The following describes two proteins that form a bound complex.

Contacts between the two chains:
Residue E218 in chain A contacts residue F23 in chain B (closest heavy-atom distance 3.1 Å).
Residue R195 in chain A is in contact with residue E67 in chain B (closest heavy-atom distance 2.7 Å).
Residue Q177 in chain A interacts with residue A13 in chain B (closest heavy-atom distance 2.8 Å).
Residue L159 in chain A is in contact with residue K82 in chain B (closest heavy-atom distance 3.0 Å).
Residue N223 in chain A interacts with residue G21 in chain B (closest heavy-atom distance 3.4 Å).
Residue S540 in chain A is in contact with residue D62 in chain B (closest heavy-atom distance 2.7 Å).
Residue R89 in chain A interacts with residue K11 in chain B (closest heavy-atom distance 2.4 Å).
Residue W156 in chain A contacts residue E85 in chain B (closest heavy-atom distance 3.4 Å).
Residue L563 in chain A is in contact with residue Y51 in chain B (closest heavy-atom distance 3.3 Å).
Residue H226 in chain A contacts residue E22 in chain B (closest heavy-atom distance 2.7 Å).
Residue E548 in chain A is in contact with residue W60 in chain B (closest heavy-atom distance 3.5 Å).
Residue D91 in chain A contacts residue K11 in chain B (closest heavy-atom distance 3.4 Å).
Residue R164 in chain A contacts residue D14 in chain B (closest heavy-atom distance 2.8 Å).
Residue W509 in chain A interacts with residue Y51 in chain B (closest heavy-atom distance 3.4 Å).
Residue Q177 in chain A contacts residue Y12 in chain B (closest heavy-atom distance 3.4 Å).
Residue Q567 in chain A contacts residue R48 in chain B (closest heavy-atom distance 2.6 Å).
Residue L563 in chain A interacts with residue R48 in chain B (closest heavy-atom distance 3.3 Å).
Residue H197 in chain A interacts with residue E85 in chain B (closest heavy-atom distance 3.1 Å).
Residue G510 in chain A is in contact with residue W53 in chain B (closest heavy-atom distance 3.5 Å).
Residue T221 in chain A contacts residue R20 in chain B (closest heavy-atom distance 3.2 Å).
Residue A583 in chain A is in contact with residue R48 in chain B (closest heavy-atom distance 3.2 Å).
Residue T552 in chain A is in contact with residue G57 in chain B (closest heavy-atom distance 3.1 Å).
Residue F183 in chain A interacts with residue F75 in chain B (closest heavy-atom distance 3.3 Å).
Residue I586 in chain A interacts with residue R48 in chain B (closest heavy-atom distance 3.1 Å).
Residue W62 in chain A contacts residue H69 in chain B (closest heavy-atom distance 3.3 Å).
Residue L217 in chain A contacts residue F23 in chain B (closest heavy-atom distance 3.3 Å).
Residue N223 in chain A contacts residue W80 in chain B (closest heavy-atom distance 3.4 Å).
Residue S250 in chain A is in contact with residue I87 in chain B (closest heavy-atom distance 3.4 Å).
Residue T221 in chain A contacts residue W80 in chain B (closest heavy-atom distance 3.4 Å).
Residue L220 in chain A interacts with residue K82 in chain B (closest heavy-atom distance 3.3 Å).
Residue M209 in chain A is in contact with residue M27 in chain B (closest heavy-atom distance 3.5 Å).
Residue M209 in chain A interacts with residue H25 in chain B (closest heavy-atom distance 3.4 Å).
Residue M191 in chain A contacts residue E67 in chain B (closest heavy-atom distance 3.3 Å).
Residue K153 in chain A is in contact with residue F88 in chain B (closest heavy-atom distance 3.3 Å).
Residue E181 in chain A is in contact with residue M10 in chain B (closest heavy-atom distance 2.5 Å).
Residue I92 in chain A is in contact with residue M10 in chain B (closest heavy-atom distance 3.0 Å).
Residue K153 in chain A is in contact with residue G86 in chain B (closest heavy-atom distance 3.1 Å).
Residue S210 in chain A interacts with residue M27 in chain B (closest heavy-atom distance 3.3 Å).
Residue P57 in chain A is in contact with residue G21 in chain B (closest heavy-atom distance 3.4 Å).
Residue D91 in chain A is in contact with residue M10 in chain B (closest heavy-atom distance 3.4 Å).
Residue R195 in chain A is in contact with residue D71 in chain B (closest heavy-atom distance 2.6 Å).
Residue Y175 in chain A interacts with residue A79 in chain B (closest heavy-atom distance 3.0 Å).
Residue Y90 in chain A interacts with residue Y12 in chain B (closest heavy-atom distance 2.8 Å).
Residue F172 in chain A contacts residue R20 in chain B (closest heavy-atom distance 3.2 Å).
Residue S540 in chain A interacts with residue L63 in chain B (closest heavy-atom distance 3.5 Å).
Residue R149 in chain A interacts with residue V90 in chain B (closest heavy-atom distance 3.0 Å).
Residue R88 in chain A interacts with residue A13 in chain B (closest heavy-atom distance 3.4 Å).
Residue I511 in chain A contacts residue Y51 in chain B (closest heavy-atom distance 3.4 Å).
Residue Q561 in chain A interacts with residue Y51 in chain B (closest heavy-atom distance 3.0 Å).
Residue G510 in chain A contacts residue Y51 in chain B (closest heavy-atom distance 3.5 Å).
Residue I580 in chain A contacts residue Y43 in chain B (closest heavy-atom distance 3.4 Å).
Residue H197 in chain A is in contact with residue L83 in chain B (closest heavy-atom distance 3.2 Å).
Residue E218 in chain A contacts residue E22 in chain B (closest heavy-atom distance 3.5 Å).
Residue D174 in chain A is in contact with residue Y12 in chain B (closest heavy-atom distance 3.1 Å).
Residue V579 in chain A is in contact with residue Y43 in chain B (closest heavy-atom distance 3.2 Å).
Residue A504 in chain A interacts with residue G57 in chain B (closest heavy-atom distance 2.7 Å).
Residue Y175 in chain A contacts residue K82 in chain B (closest heavy-atom distance 3.1 Å).
Residue R564 in chain A interacts with residue S49 in chain B (closest heavy-atom distance 3.4 Å).
Residue Y90 in chain A interacts with residue K11 in chain B (closest heavy-atom distance 3.3 Å).
Residue W156 in chain A is in contact with residue K82 in chain B (closest heavy-atom distance 2.8 Å).

Sequence of chain B:
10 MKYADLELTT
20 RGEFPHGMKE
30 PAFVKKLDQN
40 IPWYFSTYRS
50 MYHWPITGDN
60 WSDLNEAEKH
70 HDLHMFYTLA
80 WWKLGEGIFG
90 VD

Sequence of chain A:
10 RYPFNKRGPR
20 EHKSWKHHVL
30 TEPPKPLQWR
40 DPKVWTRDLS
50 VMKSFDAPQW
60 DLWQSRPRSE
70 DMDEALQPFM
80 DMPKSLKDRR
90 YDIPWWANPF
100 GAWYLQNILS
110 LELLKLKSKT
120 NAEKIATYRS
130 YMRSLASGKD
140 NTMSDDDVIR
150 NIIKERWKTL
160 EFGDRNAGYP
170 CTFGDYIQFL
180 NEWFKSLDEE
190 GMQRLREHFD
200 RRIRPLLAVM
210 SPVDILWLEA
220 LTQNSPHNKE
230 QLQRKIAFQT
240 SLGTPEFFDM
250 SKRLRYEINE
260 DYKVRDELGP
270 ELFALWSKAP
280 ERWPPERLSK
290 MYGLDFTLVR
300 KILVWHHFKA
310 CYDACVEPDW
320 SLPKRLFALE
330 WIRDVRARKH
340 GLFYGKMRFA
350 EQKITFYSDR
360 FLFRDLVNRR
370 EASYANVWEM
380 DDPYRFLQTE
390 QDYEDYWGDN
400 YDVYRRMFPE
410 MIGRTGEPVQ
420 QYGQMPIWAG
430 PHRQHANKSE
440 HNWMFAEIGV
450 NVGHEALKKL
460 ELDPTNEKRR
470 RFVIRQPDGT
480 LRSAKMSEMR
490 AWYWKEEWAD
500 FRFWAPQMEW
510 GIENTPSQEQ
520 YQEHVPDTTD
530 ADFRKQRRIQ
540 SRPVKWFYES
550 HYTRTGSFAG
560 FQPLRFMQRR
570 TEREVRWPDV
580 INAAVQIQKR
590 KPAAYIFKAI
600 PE